Residue-level contacts at the interface:
Residue I37 in protein 2 interacts with residue S32 in protein 1 (closest heavy-atom distance 3.6 Å).
Residue K40 in protein 2 is in contact with residue S32 in protein 1 (closest heavy-atom distance 3.9 Å).
Residue I22 in protein 2 interacts with residue L17 in protein 1 (closest heavy-atom distance 3.5 Å).
Residue A7 in protein 2 is in contact with residue S2 in protein 1 (closest heavy-atom distance 4.8 Å).
Residue V33 in protein 2 is in contact with residue M28 in protein 1 (closest heavy-atom distance 3.4 Å).
Residue Q15 in protein 2 interacts with residue L13 in protein 1 (closest heavy-atom distance 3.8 Å).
Residue A7 in protein 2 contacts residue V3 in protein 1 (closest heavy-atom distance 4.7 Å).
Residue A25 in protein 2 interacts with residue I21 in protein 1 (closest heavy-atom distance 4.2 Å).
Residue V29 in protein 2 contacts residue I21 in protein 1 (closest heavy-atom distance 3.7 Å).
Residue V29 in protein 2 is in contact with residue F24 in protein 1 (closest heavy-atom distance 4.0 Å).
Residue I37 in protein 2 contacts residue E29 in protein 1 (closest heavy-atom distance 4.5 Å).
Residue W26 in protein 2 is in contact with residue L17 in protein 1 (closest heavy-atom distance 4.9 Å).
Residue A18 in protein 2 interacts with residue L17 in protein 1 (closest heavy-atom distance 4.3 Å).
Residue A7 in protein 2 interacts with residue Y6 in protein 1 (closest heavy-atom distance 4.2 Å).
Residue I37 in protein 2 contacts residue M28 in protein 1 (closest heavy-atom distance 3.9 Å).
Residue L14 in protein 2 interacts with residue S10 in protein 1 (closest heavy-atom distance 3.3 Å).
Residue I22 in protein 2 contacts residue I21 in protein 1 (closest heavy-atom distance 4.3 Å).
Residue K8 in protein 2 contacts residue Y6 in protein 1 (closest heavy-atom distance 3.7 Å).
Residue F11 in protein 2 contacts residue S10 in protein 1 (closest heavy-atom distance 4.1 Å).
Residue K40 in protein 2 contacts residue E29 in protein 1 (closest heavy-atom distance 3.1 Å).
Residue W26 in protein 2 interacts with residue F24 in protein 1 (closest heavy-atom distance 3.7 Å).
Residue V33 in protein 2 interacts with residue F24 in protein 1 (closest heavy-atom distance 4.4 Å).
Residue I22 in protein 2 contacts residue R18 in protein 1 (closest heavy-atom distance 4.8 Å).
Residue L41 in protein 2 is in contact with residue S32 in protein 1 (closest heavy-atom distance 3.3 Å).
Residue F11 in protein 2 is in contact with residue L13 in protein 1 (closest heavy-atom distance 4.5 Å).
Residue F11 in protein 2 contacts residue A9 in protein 1 (closest heavy-atom distance 3.9 Å).
Residue W26 in protein 2 is in contact with residue I21 in protein 1 (closest heavy-atom distance 3.7 Å).
Residue V33 in protein 2 is in contact with residue T25 in protein 1 (closest heavy-atom distance 4.2 Å).
Residue D5 in protein 2 contacts residue S2 in protein 1 (closest heavy-atom distance 5.0 Å).
Residue L14 in protein 2 contacts residue L13 in protein 1 (closest heavy-atom distance 4.6 Å).
Residue K44 in protein 2 interacts with residue S32 in protein 1 (closest heavy-atom distance 3.9 Å).
Residue V29 in protein 2 is in contact with residue T25 in protein 1 (closest heavy-atom distance 4.4 Å).
Residue W26 in protein 2 is in contact with residue G20 in protein 1 (closest heavy-atom distance 4.1 Å).
Residue F11 in protein 2 is in contact with residue Y6 in protein 1 (closest heavy-atom distance 3.8 Å).
Residue A18 in protein 2 is in contact with residue L13 in protein 1 (closest heavy-atom distance 4.5 Å).
Residue V30 in protein 2 contacts residue F24 in protein 1 (closest heavy-atom distance 5.0 Å).

Sequence of protein 2:
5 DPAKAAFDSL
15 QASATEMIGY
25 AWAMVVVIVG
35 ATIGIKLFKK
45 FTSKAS

Sequence of protein 1:
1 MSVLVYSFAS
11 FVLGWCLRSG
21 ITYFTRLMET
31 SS

The following describes two proteins that form a bound complex.